Sequence of protein 2:
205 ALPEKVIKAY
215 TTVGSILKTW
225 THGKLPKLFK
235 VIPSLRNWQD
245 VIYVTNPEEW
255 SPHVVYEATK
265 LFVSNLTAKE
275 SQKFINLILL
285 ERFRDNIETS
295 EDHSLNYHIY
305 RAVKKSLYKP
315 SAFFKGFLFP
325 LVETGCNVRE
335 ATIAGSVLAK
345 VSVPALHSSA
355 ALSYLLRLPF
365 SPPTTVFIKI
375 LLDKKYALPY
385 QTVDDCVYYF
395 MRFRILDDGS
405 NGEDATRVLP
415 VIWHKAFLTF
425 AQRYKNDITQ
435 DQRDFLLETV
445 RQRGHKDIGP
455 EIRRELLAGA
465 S

Contacts between the two chains:
Residue A381 in protein 2 is in contact with residue K105 in protein 1 (closest heavy-atom distance 4.2 Å).
Residue L382 in protein 2 contacts residue D107 in protein 1 (closest heavy-atom distance 4.3 Å).
Residue P383 in protein 2 interacts with residue D107 in protein 1 (closest heavy-atom distance 4.8 Å).
Residue A381 in protein 2 interacts with residue N111 in protein 1 (closest heavy-atom distance 4.5 Å).
Residue A381 in protein 2 contacts residue G110 in protein 1 (closest heavy-atom distance 3.9 Å).

Sequence of protein 1:
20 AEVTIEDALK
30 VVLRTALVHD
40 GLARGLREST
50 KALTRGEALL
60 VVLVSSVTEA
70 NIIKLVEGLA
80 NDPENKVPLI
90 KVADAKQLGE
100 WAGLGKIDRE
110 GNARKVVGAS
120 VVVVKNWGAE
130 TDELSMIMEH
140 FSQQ

This data describes a binding interaction between two proteins.